Sequence of chain B:
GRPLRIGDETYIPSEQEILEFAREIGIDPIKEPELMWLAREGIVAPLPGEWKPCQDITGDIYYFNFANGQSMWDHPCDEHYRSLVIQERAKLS

The following describes two proteins that form a bound complex.

Interface contacts:
Residue N117 in chain A contacts residue I77 in chain B (closest heavy-atom distance 3.6 Å).
Residue E111 in chain A contacts residue K68 in chain B (closest heavy-atom distance 3.9 Å).
Residue R106 in chain A contacts residue T26 in chain B (closest heavy-atom distance 3.2 Å).
Residue R114 in chain A is in contact with residue I59 in chain B (closest heavy-atom distance 2.9 Å).
Residue R106 in chain A is in contact with residue I28 in chain B (closest heavy-atom distance 3.0 Å).
Residue Q8 in chain A contacts residue S30 in chain B (closest heavy-atom distance 3.9 Å).
Residue Y118 in chain A contacts residue E33 in chain B (closest heavy-atom distance 2.9 Å).
Residue Y44 in chain A interacts with residue T74 in chain B (closest heavy-atom distance 3.7 Å).
Residue R109 in chain A interacts with residue V60 in chain B (closest heavy-atom distance 3.0 Å).
Residue W119 in chain A contacts residue T74 in chain B (closest heavy-atom distance 3.8 Å).
Residue Y44 in chain A interacts with residue Q71 in chain B (closest heavy-atom distance 3.5 Å).
Residue R106 in chain A interacts with residue Y27 in chain B (closest heavy-atom distance 4.0 Å).
Residue G113 in chain A interacts with residue Y79 in chain B (closest heavy-atom distance 3.8 Å).
Residue Q8 in chain A contacts residue Q32 in chain B (closest heavy-atom distance 3.1 Å).
Residue R106 in chain A interacts with residue P29 in chain B (closest heavy-atom distance 3.5 Å).
Residue N59 in chain A contacts residue R12 in chain B (closest heavy-atom distance 3.1 Å).
Residue G112 in chain A interacts with residue P62 in chain B (closest heavy-atom distance 3.7 Å).
Residue R52 in chain A is in contact with residue T74 in chain B (closest heavy-atom distance 3.3 Å).
Residue P110 in chain A contacts residue Y27 in chain B (closest heavy-atom distance 3.5 Å).
Residue W115 in chain A is in contact with residue Y79 in chain B (closest heavy-atom distance 3.1 Å).
Residue N117 in chain A interacts with residue G75 in chain B (closest heavy-atom distance 2.8 Å).
Residue N59 in chain A contacts residue I13 in chain B (closest heavy-atom distance 3.5 Å).
Residue N59 in chain A contacts residue G14 in chain B (closest heavy-atom distance 3.6 Å).
Residue W119 in chain A contacts residue G75 in chain B (closest heavy-atom distance 3.9 Å).
Residue P110 in chain A interacts with residue I13 in chain B (closest heavy-atom distance 3.8 Å).
Residue N117 in chain A interacts with residue Q71 in chain B (closest heavy-atom distance 3.5 Å).
Residue L108 in chain A contacts residue I59 in chain B (closest heavy-atom distance 3.3 Å).
Residue G61 in chain A interacts with residue D15 in chain B (closest heavy-atom distance 3.7 Å).
Residue N65 in chain A interacts with residue R9 in chain B (closest heavy-atom distance 3.5 Å).
Residue R106 in chain A interacts with residue E33 in chain B (closest heavy-atom distance 3.0 Å).
Residue R109 in chain A is in contact with residue Y27 in chain B (closest heavy-atom distance 3.7 Å).
Residue I38 in chain A interacts with residue T26 in chain B (closest heavy-atom distance 3.5 Å).
Residue P107 in chain A contacts residue Y27 in chain B (closest heavy-atom distance 3.6 Å).
Residue R114 in chain A interacts with residue G58 in chain B (closest heavy-atom distance 3.0 Å).
Residue Y44 in chain A contacts residue G75 in chain B (closest heavy-atom distance 3.4 Å).
Residue L108 in chain A interacts with residue P29 in chain B (closest heavy-atom distance 3.9 Å).
Residue W115 in chain A interacts with residue P69 in chain B (closest heavy-atom distance 3.4 Å).
Residue R114 in chain A interacts with residue H91 in chain B (closest heavy-atom distance 3.4 Å).
Residue Y44 in chain A contacts residue I73 in chain B (closest heavy-atom distance 3.6 Å).
Residue E53 in chain A interacts with residue I73 in chain B (closest heavy-atom distance 3.5 Å).
Residue I38 in chain A is in contact with residue Y27 in chain B (closest heavy-atom distance 3.8 Å).
Residue N103 in chain A is in contact with residue Q71 in chain B (closest heavy-atom distance 3.1 Å).
Residue R114 in chain A is in contact with residue F37 in chain B (closest heavy-atom distance 3.3 Å).
Residue W115 in chain A interacts with residue I13 in chain B (closest heavy-atom distance 4.0 Å).
Residue L116 in chain A contacts residue E33 in chain B (closest heavy-atom distance 3.5 Å).
Residue T40 in chain A is in contact with residue R12 in chain B (closest heavy-atom distance 4.0 Å).
Residue R114 in chain A is in contact with residue D94 in chain B (closest heavy-atom distance 2.8 Å).
Residue G112 in chain A is in contact with residue L63 in chain B (closest heavy-atom distance 2.9 Å).
Residue L108 in chain A is in contact with residue Y27 in chain B (closest heavy-atom distance 3.6 Å).
Residue W115 in chain A contacts residue I77 in chain B (closest heavy-atom distance 3.8 Å).
Residue R114 in chain A interacts with residue Y79 in chain B (closest heavy-atom distance 3.3 Å).
Residue G61 in chain A is in contact with residue I13 in chain B (closest heavy-atom distance 2.8 Å).
Residue L116 in chain A contacts residue I77 in chain B (closest heavy-atom distance 3.8 Å).
Residue S60 in chain A interacts with residue I13 in chain B (closest heavy-atom distance 3.4 Å).
Residue G113 in chain A contacts residue P69 in chain B (closest heavy-atom distance 3.6 Å).
Residue W115 in chain A interacts with residue L11 in chain B (closest heavy-atom distance 3.8 Å).
Residue S34 in chain A contacts residue T26 in chain B (closest heavy-atom distance 3.9 Å).
Residue G113 in chain A is in contact with residue L63 in chain B (closest heavy-atom distance 3.6 Å).
Residue L54 in chain A interacts with residue I73 in chain B (closest heavy-atom distance 2.8 Å).
Residue R109 in chain A interacts with residue P62 in chain B (closest heavy-atom distance 3.5 Å).

Sequence of chain A:
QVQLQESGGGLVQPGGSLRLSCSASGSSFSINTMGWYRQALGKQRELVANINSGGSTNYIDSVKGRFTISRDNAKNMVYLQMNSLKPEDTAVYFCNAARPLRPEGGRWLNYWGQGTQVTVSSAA